Sequence of the first protein:
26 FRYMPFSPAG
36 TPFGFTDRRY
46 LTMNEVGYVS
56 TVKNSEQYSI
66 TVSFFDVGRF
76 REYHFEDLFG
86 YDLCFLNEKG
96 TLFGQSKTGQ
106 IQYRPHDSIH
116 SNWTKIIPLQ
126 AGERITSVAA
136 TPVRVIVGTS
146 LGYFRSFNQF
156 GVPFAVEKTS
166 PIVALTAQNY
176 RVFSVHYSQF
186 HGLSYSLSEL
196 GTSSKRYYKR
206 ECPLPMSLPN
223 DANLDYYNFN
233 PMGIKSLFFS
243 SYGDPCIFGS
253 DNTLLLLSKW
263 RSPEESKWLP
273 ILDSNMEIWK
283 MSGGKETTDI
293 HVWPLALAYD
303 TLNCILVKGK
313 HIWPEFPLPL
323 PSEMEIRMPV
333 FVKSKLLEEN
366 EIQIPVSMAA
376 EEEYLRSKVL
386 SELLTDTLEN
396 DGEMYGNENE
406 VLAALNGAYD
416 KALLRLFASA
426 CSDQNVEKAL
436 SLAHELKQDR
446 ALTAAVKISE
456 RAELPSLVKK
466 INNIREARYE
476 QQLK

Interface contacts:
Residue D415 in the first protein contacts residue L12 in the second protein (closest heavy-atom distance 4.9 Å).
Residue Q443 in the first protein is in contact with residue L12 in the second protein (closest heavy-atom distance 4.5 Å).
Residue R445 in the first protein is in contact with residue E15 in the second protein (closest heavy-atom distance 4.0 Å).
Residue S427 in the first protein contacts residue M1 in the second protein (closest heavy-atom distance 2.7 Å).
Residue R456 in the first protein contacts residue I8 in the second protein (closest heavy-atom distance 3.6 Å).
Residue L419 in the first protein is in contact with residue L12 in the second protein (closest heavy-atom distance 3.8 Å).
Residue R456 in the first protein interacts with residue D7 in the second protein (closest heavy-atom distance 2.8 Å).
Residue R445 in the first protein interacts with residue D13 in the second protein (closest heavy-atom distance 4.6 Å).
Residue R420 in the first protein contacts residue I5 in the second protein (closest heavy-atom distance 4.2 Å).
Residue L419 in the first protein is in contact with residue I5 in the second protein (closest heavy-atom distance 4.5 Å).
Residue R420 in the first protein contacts residue D6 in the second protein (closest heavy-atom distance 3.8 Å).
Residue K416 in the first protein is in contact with residue L9 in the second protein (closest heavy-atom distance 3.9 Å).
Residue K416 in the first protein contacts residue D13 in the second protein (closest heavy-atom distance 3.5 Å).
Residue A449 in the first protein is in contact with residue I8 in the second protein (closest heavy-atom distance 3.7 Å).
Residue R456 in the first protein contacts residue M1 in the second protein (closest heavy-atom distance 5.0 Å).
Residue A446 in the first protein interacts with residue L12 in the second protein (closest heavy-atom distance 3.8 Å).
Residue R456 in the first protein is in contact with residue I5 in the second protein (closest heavy-atom distance 4.5 Å).
Residue A423 in the first protein interacts with residue I5 in the second protein (closest heavy-atom distance 3.8 Å).
Residue A449 in the first protein interacts with residue L12 in the second protein (closest heavy-atom distance 4.8 Å).
Residue I453 in the first protein interacts with residue I8 in the second protein (closest heavy-atom distance 3.8 Å).
Residue I453 in the first protein contacts residue I3 in the second protein (closest heavy-atom distance 4.4 Å).
Residue K452 in the first protein contacts residue I8 in the second protein (closest heavy-atom distance 3.8 Å).
Residue Q429 in the first protein contacts residue M1 in the second protein (closest heavy-atom distance 4.2 Å).
Residue L419 in the first protein is in contact with residue L9 in the second protein (closest heavy-atom distance 4.0 Å).
Residue A457 in the first protein contacts residue M1 in the second protein (closest heavy-atom distance 4.5 Å).
Residue R445 in the first protein is in contact with residue K14 in the second protein (closest heavy-atom distance 2.4 Å).
Residue S427 in the first protein is in contact with residue I3 in the second protein (closest heavy-atom distance 3.7 Å).
Residue A457 in the first protein is in contact with residue I3 in the second protein (closest heavy-atom distance 3.6 Å).
Residue A423 in the first protein contacts residue I3 in the second protein (closest heavy-atom distance 3.7 Å).
Residue R445 in the first protein interacts with residue E11 in the second protein (closest heavy-atom distance 3.3 Å).
Residue K452 in the first protein contacts residue E11 in the second protein (closest heavy-atom distance 2.8 Å).
Residue R420 in the first protein is in contact with residue L9 in the second protein (closest heavy-atom distance 3.6 Å).
Residue C426 in the first protein interacts with residue I3 in the second protein (closest heavy-atom distance 3.8 Å).
Residue I453 in the first protein is in contact with residue I5 in the second protein (closest heavy-atom distance 3.7 Å).
Residue R456 in the first protein contacts residue I3 in the second protein (closest heavy-atom distance 4.3 Å).
Residue R445 in the first protein interacts with residue L12 in the second protein (closest heavy-atom distance 3.2 Å).
Residue S427 in the first protein is in contact with residue D2 in the second protein (closest heavy-atom distance 4.2 Å).

Sequence of the second protein:
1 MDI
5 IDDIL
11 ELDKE

These two protein chains interact to form a complex.